Sequence of chain A:
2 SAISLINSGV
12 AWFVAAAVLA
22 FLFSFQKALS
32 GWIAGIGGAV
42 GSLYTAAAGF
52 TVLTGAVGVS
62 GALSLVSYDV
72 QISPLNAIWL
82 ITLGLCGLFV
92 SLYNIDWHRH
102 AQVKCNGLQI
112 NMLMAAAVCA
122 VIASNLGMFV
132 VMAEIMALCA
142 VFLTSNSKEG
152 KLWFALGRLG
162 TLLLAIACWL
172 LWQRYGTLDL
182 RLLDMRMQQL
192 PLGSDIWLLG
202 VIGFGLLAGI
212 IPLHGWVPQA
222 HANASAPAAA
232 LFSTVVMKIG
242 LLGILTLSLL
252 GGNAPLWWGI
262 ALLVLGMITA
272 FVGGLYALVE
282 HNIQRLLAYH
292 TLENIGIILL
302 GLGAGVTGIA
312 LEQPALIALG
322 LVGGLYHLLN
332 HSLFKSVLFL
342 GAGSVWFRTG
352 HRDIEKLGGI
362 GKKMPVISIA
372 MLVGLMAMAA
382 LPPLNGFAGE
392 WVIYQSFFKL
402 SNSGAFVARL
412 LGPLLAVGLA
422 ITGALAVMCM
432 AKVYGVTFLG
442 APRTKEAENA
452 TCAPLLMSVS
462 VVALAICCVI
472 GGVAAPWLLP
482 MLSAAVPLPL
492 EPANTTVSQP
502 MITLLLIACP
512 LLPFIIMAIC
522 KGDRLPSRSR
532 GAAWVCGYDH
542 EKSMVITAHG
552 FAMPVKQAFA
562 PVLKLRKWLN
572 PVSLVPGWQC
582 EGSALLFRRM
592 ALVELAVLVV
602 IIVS

Sequence of chain B:
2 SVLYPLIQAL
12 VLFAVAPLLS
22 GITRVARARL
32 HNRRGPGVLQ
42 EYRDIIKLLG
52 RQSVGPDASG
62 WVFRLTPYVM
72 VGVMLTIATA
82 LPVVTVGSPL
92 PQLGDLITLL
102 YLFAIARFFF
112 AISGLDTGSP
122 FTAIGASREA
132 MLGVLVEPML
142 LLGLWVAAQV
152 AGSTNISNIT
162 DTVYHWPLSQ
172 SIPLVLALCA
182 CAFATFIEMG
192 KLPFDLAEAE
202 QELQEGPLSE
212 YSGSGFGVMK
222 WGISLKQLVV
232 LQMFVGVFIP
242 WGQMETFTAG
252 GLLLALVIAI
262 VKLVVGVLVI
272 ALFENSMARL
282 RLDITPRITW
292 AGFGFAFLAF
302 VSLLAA

The following describes two proteins that form a bound complex.

Residue-level contacts at the interface:
Residue G441 in chain A contacts residue D117 in chain B (closest heavy-atom distance 3.4 Å).
Residue N495 in chain A is in contact with residue N159 in chain B (closest heavy-atom distance 3.0 Å).
Residue G441 in chain A interacts with residue A59 in chain B (closest heavy-atom distance 3.4 Å).
Residue F552 in chain A interacts with residue S128 in chain B (closest heavy-atom distance 2.7 Å).
Residue R529 in chain A is in contact with residue R65 in chain B (closest heavy-atom distance 2.6 Å).
Residue W535 in chain A interacts with residue S120 in chain B (closest heavy-atom distance 3.0 Å).
Residue G532 in chain A is in contact with residue P57 in chain B (closest heavy-atom distance 3.3 Å).
Residue P555 in chain A is in contact with residue M132 in chain B (closest heavy-atom distance 3.3 Å).
Residue Q396 in chain A is in contact with residue T155 in chain B (closest heavy-atom distance 3.3 Å).
Residue R525 in chain A is in contact with residue R52 in chain B (closest heavy-atom distance 3.0 Å).
Residue R525 in chain A interacts with residue Q53 in chain B (closest heavy-atom distance 3.4 Å).
Residue S499 in chain A is in contact with residue Q93 in chain B (closest heavy-atom distance 3.4 Å).
Residue W535 in chain A is in contact with residue E211 in chain B (closest heavy-atom distance 3.2 Å).
Residue H541 in chain A contacts residue G119 in chain B (closest heavy-atom distance 3.2 Å).
Residue L440 in chain A is in contact with residue I113 in chain B (closest heavy-atom distance 3.3 Å).
Residue F399 in chain A interacts with residue W146 in chain B (closest heavy-atom distance 3.4 Å).
Residue Y435 in chain A contacts residue W62 in chain B (closest heavy-atom distance 3.4 Å).
Residue M502 in chain A interacts with residue Q93 in chain B (closest heavy-atom distance 3.1 Å).
Residue Y395 in chain A contacts residue Y102 in chain B (closest heavy-atom distance 2.8 Å).
Residue S402 in chain A contacts residue Q150 in chain B (closest heavy-atom distance 3.1 Å).
Residue N495 in chain A contacts residue N156 in chain B (closest heavy-atom distance 3.4 Å).
Residue S402 in chain A contacts residue W146 in chain B (closest heavy-atom distance 3.1 Å).
Residue M518 in chain A interacts with residue Y69 in chain B (closest heavy-atom distance 3.4 Å).
Residue W392 in chain A is in contact with residue T99 in chain B (closest heavy-atom distance 3.4 Å).
Residue V418 in chain A interacts with residue L142 in chain B (closest heavy-atom distance 3.4 Å).
Residue A432 in chain A interacts with residue L116 in chain B (closest heavy-atom distance 3.2 Å).
Residue G532 in chain A contacts residue D58 in chain B (closest heavy-atom distance 2.5 Å).
Residue T496 in chain A interacts with residue D96 in chain B (closest heavy-atom distance 2.8 Å).
Residue K363 in chain A interacts with residue S60 in chain B (closest heavy-atom distance 3.0 Å).
Residue Y395 in chain A contacts residue W146 in chain B (closest heavy-atom distance 3.2 Å).
Residue R529 in chain A interacts with residue V55 in chain B (closest heavy-atom distance 3.4 Å).
Residue R525 in chain A is in contact with residue L50 in chain B (closest heavy-atom distance 2.6 Å).
Residue P414 in chain A is in contact with residue Q150 in chain B (closest heavy-atom distance 3.2 Å).
Residue K363 in chain A is in contact with residue D58 in chain B (closest heavy-atom distance 3.1 Å).
Residue R529 in chain A interacts with residue G56 in chain B (closest heavy-atom distance 2.8 Å).
Residue C537 in chain A is in contact with residue Q205 in chain B (closest heavy-atom distance 3.3 Å).
Residue A417 in chain A is in contact with residue L142 in chain B (closest heavy-atom distance 3.4 Å).
Residue F399 in chain A contacts residue A149 in chain B (closest heavy-atom distance 3.0 Å).
Residue W392 in chain A interacts with residue D96 in chain B (closest heavy-atom distance 2.9 Å).
Residue L506 in chain A interacts with residue T77 in chain B (closest heavy-atom distance 2.9 Å).
Residue S528 in chain A is in contact with residue S54 in chain B (closest heavy-atom distance 3.3 Å).
Residue P511 in chain A interacts with residue Y69 in chain B (closest heavy-atom distance 3.3 Å).
Residue T497 in chain A contacts residue Q93 in chain B (closest heavy-atom distance 3.2 Å).
Residue T496 in chain A interacts with residue T155 in chain B (closest heavy-atom distance 3.4 Å).
Residue R410 in chain A contacts residue L305 in chain B (closest heavy-atom distance 3.4 Å).
Residue S530 in chain A is in contact with residue D58 in chain B (closest heavy-atom distance 3.2 Å).
Residue P383 in chain A interacts with residue I106 in chain B (closest heavy-atom distance 3.2 Å).
Residue P527 in chain A contacts residue Q53 in chain B (closest heavy-atom distance 2.8 Å).
Residue C510 in chain A contacts residue L76 in chain B (closest heavy-atom distance 3.4 Å).
Residue N495 in chain A contacts residue S154 in chain B (closest heavy-atom distance 3.2 Å).
Residue L382 in chain A interacts with residue I106 in chain B (closest heavy-atom distance 3.4 Å).
Residue L526 in chain A interacts with residue Q53 in chain B (closest heavy-atom distance 3.2 Å).
Residue M545 in chain A interacts with residue P121 in chain B (closest heavy-atom distance 3.3 Å).
Residue L411 in chain A interacts with residue F301 in chain B (closest heavy-atom distance 3.4 Å).
Residue A494 in chain A is in contact with residue S154 in chain B (closest heavy-atom distance 2.7 Å).
Residue S530 in chain A is in contact with residue R65 in chain B (closest heavy-atom distance 3.2 Å).
Residue V498 in chain A interacts with residue Q93 in chain B (closest heavy-atom distance 3.4 Å).
Residue R529 in chain A is in contact with residue S54 in chain B (closest heavy-atom distance 3.3 Å).
Residue L440 in chain A is in contact with residue D117 in chain B (closest heavy-atom distance 3.4 Å).
Residue A381 in chain A is in contact with residue Y102 in chain B (closest heavy-atom distance 2.9 Å).